Sequence of protein 1:
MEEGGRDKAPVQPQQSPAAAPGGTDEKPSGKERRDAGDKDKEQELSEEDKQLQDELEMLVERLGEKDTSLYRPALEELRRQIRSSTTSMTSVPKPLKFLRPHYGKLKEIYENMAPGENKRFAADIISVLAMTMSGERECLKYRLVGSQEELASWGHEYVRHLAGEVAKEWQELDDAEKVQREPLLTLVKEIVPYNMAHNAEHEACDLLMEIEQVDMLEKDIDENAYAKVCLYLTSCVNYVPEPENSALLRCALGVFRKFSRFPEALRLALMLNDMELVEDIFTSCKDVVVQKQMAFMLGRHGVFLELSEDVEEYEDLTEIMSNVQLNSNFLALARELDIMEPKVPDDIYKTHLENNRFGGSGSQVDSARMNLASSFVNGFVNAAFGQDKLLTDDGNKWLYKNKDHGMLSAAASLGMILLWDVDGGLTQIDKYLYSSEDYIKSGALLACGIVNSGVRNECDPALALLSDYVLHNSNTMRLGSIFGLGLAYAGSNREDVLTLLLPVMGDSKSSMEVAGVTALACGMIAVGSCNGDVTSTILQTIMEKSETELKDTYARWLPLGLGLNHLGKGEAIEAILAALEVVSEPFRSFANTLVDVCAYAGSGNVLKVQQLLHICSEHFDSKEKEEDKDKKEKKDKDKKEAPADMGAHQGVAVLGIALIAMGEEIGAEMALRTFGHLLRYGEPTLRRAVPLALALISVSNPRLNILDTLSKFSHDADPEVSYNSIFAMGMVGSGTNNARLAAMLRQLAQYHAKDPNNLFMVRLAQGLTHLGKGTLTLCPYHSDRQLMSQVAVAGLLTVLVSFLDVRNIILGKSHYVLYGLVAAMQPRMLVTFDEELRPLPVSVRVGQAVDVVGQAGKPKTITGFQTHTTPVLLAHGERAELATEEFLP

This data describes a binding interaction between two proteins.

Contacts between the two chains:
Residue Y226 in protein 1 contacts residue R67 in protein 2 (closest heavy-atom distance 3.6 Å).
Residue L613 in protein 1 interacts with residue M74 in protein 2 (closest heavy-atom distance 3.7 Å).
Residue L231 in protein 1 is in contact with residue R59 in protein 2 (closest heavy-atom distance 3.4 Å).
Residue A653 in protein 1 contacts residue E75 in protein 2 (closest heavy-atom distance 2.9 Å).
Residue I657 in protein 1 is in contact with residue E75 in protein 2 (closest heavy-atom distance 3.4 Å).
Residue Q650 in protein 1 is in contact with residue I68 in protein 2 (closest heavy-atom distance 3.5 Å).
Residue M662 in protein 1 contacts residue E83 in protein 2 (closest heavy-atom distance 3.6 Å).
Residue Q650 in protein 1 is in contact with residue L72 in protein 2 (closest heavy-atom distance 3.8 Å).
Residue E836 in protein 1 interacts with residue T53 in protein 2 (closest heavy-atom distance 3.6 Å).
Residue M646 in protein 1 contacts residue K64 in protein 2 (closest heavy-atom distance 3.7 Å).
Residue L187 in protein 1 is in contact with residue R59 in protein 2 (closest heavy-atom distance 3.4 Å).
Residue E618 in protein 1 is in contact with residue F78 in protein 2 (closest heavy-atom distance 3.2 Å).
Residue E618 in protein 1 is in contact with residue M85 in protein 2 (closest heavy-atom distance 3.5 Å).
Residue A728 in protein 1 is in contact with residue D117 in protein 2 (closest heavy-atom distance 3.2 Å).
Residue H619 in protein 1 interacts with residue M85 in protein 2 (closest heavy-atom distance 3.5 Å).
Residue M662 in protein 1 contacts residue Q82 in protein 2 (closest heavy-atom distance 3.4 Å).
Residue I657 in protein 1 is in contact with residue I79 in protein 2 (closest heavy-atom distance 3.7 Å).
Residue L184 in protein 1 is in contact with residue Q57 in protein 2 (closest heavy-atom distance 3.3 Å).
Residue Y226 in protein 1 is in contact with residue L60 in protein 2 (closest heavy-atom distance 3.5 Å).
Residue E835 in protein 1 contacts residue P54 in protein 2 (closest heavy-atom distance 2.9 Å).
Residue M662 in protein 1 is in contact with residue I79 in protein 2 (closest heavy-atom distance 3.6 Å).
Residue K219 in protein 1 contacts residue L60 in protein 2 (closest heavy-atom distance 3.8 Å).
Residue L696 in protein 1 interacts with residue S137 in protein 2 (closest heavy-atom distance 3.9 Å).
Residue K219 in protein 1 interacts with residue C58 in protein 2 (closest heavy-atom distance 3.7 Å).
Residue Q650 in protein 1 contacts residue K48 in protein 2 (closest heavy-atom distance 3.5 Å).
Residue E223 in protein 1 interacts with residue L60 in protein 2 (closest heavy-atom distance 3.8 Å).
Residue L659 in protein 1 is in contact with residue F78 in protein 2 (closest heavy-atom distance 3.6 Å).
Residue V846 in protein 1 is in contact with residue E212 in protein 2 (closest heavy-atom distance 3.2 Å).
Residue D834 in protein 1 is in contact with residue T53 in protein 2 (closest heavy-atom distance 3.3 Å).
Residue V654 in protein 1 contacts residue Y71 in protein 2 (closest heavy-atom distance 4.0 Å).
Residue V606 in protein 1 is in contact with residue R67 in protein 2 (closest heavy-atom distance 4.0 Å).
Residue P643 in protein 1 is in contact with residue R67 in protein 2 (closest heavy-atom distance 4.0 Å).
Residue E835 in protein 1 is in contact with residue T56 in protein 2 (closest heavy-atom distance 3.4 Å).
Residue Q650 in protein 1 contacts residue Y71 in protein 2 (closest heavy-atom distance 3.5 Å).
Residue E664 in protein 1 contacts residue K86 in protein 2 (closest heavy-atom distance 3.4 Å).
Residue M646 in protein 1 is in contact with residue L49 in protein 2 (closest heavy-atom distance 4.0 Å).
Residue D222 in protein 1 interacts with residue L60 in protein 2 (closest heavy-atom distance 3.4 Å).
Residue Y226 in protein 1 interacts with residue L63 in protein 2 (closest heavy-atom distance 3.3 Å).
Residue H614 in protein 1 is in contact with residue E77 in protein 2 (closest heavy-atom distance 3.9 Å).
Residue M646 in protein 1 contacts residue R67 in protein 2 (closest heavy-atom distance 4.0 Å).
Residue V654 in protein 1 is in contact with residue E75 in protein 2 (closest heavy-atom distance 3.4 Å).
Residue F620 in protein 1 is in contact with residue K86 in protein 2 (closest heavy-atom distance 3.6 Å).
Residue Q610 in protein 1 is in contact with residue M74 in protein 2 (closest heavy-atom distance 3.7 Å).
Residue G604 in protein 1 is in contact with residue R67 in protein 2 (closest heavy-atom distance 3.4 Å).
Residue H649 in protein 1 is in contact with residue K48 in protein 2 (closest heavy-atom distance 3.3 Å).
Residue L184 in protein 1 interacts with residue C58 in protein 2 (closest heavy-atom distance 3.7 Å).
Residue H649 in protein 1 is in contact with residue P50 in protein 2 (closest heavy-atom distance 3.8 Å).
Residue D834 in protein 1 interacts with residue P54 in protein 2 (closest heavy-atom distance 3.3 Å).
Residue E618 in protein 1 contacts residue N81 in protein 2 (closest heavy-atom distance 3.3 Å).
Residue M662 in protein 1 is in contact with residue K91 in protein 2 (closest heavy-atom distance 3.6 Å).
Residue V732 in protein 1 contacts residue D117 in protein 2 (closest heavy-atom distance 3.3 Å).
Residue V732 in protein 1 interacts with residue D118 in protein 2 (closest heavy-atom distance 4.0 Å).
Residue E618 in protein 1 interacts with residue K86 in protein 2 (closest heavy-atom distance 3.4 Å).
Residue A658 in protein 1 interacts with residue F78 in protein 2 (closest heavy-atom distance 3.6 Å).
Residue S617 in protein 1 interacts with residue F78 in protein 2 (closest heavy-atom distance 3.4 Å).
Residue V609 in protein 1 interacts with residue M74 in protein 2 (closest heavy-atom distance 3.3 Å).
Residue V606 in protein 1 is in contact with residue D70 in protein 2 (closest heavy-atom distance 3.8 Å).
Residue T832 in protein 1 contacts residue T53 in protein 2 (closest heavy-atom distance 3.3 Å).
Residue Y226 in protein 1 interacts with residue K64 in protein 2 (closest heavy-atom distance 3.2 Å).
Residue G647 in protein 1 interacts with residue Y71 in protein 2 (closest heavy-atom distance 4.0 Å).

Sequence of protein 2:
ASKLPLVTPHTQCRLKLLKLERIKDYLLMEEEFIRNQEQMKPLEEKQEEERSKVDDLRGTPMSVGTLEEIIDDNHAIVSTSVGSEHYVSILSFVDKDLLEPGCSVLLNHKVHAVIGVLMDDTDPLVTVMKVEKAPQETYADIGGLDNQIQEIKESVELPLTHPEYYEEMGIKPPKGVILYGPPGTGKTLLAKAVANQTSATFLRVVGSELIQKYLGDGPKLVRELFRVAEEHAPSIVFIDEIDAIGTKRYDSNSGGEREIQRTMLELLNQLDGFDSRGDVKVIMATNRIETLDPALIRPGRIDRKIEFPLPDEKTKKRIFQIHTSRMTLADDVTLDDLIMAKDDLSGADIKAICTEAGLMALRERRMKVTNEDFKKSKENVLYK